Interface contacts:
Residue S9 in the first protein interacts with residue R15 in the second protein (closest heavy-atom distance 4.5 Å).
Residue L12 in the first protein is in contact with residue L24 in the second protein (closest heavy-atom distance 4.1 Å).
Residue S9 in the first protein is in contact with residue L16 in the second protein (closest heavy-atom distance 3.3 Å).
Residue N11 in the first protein is in contact with residue H19 in the second protein (closest heavy-atom distance 4.3 Å).
Residue L12 in the first protein is in contact with residue K20 in the second protein (closest heavy-atom distance 2.9 Å).

This data describes a binding interaction between two proteins.

Sequence of the first protein:
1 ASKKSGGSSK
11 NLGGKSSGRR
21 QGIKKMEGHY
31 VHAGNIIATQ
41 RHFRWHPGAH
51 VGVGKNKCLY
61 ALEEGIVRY

Sequence of the second protein:
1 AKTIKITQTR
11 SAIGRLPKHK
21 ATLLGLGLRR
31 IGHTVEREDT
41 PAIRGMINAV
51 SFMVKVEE